These two protein chains interact to form a complex.

Sequence of the second protein:
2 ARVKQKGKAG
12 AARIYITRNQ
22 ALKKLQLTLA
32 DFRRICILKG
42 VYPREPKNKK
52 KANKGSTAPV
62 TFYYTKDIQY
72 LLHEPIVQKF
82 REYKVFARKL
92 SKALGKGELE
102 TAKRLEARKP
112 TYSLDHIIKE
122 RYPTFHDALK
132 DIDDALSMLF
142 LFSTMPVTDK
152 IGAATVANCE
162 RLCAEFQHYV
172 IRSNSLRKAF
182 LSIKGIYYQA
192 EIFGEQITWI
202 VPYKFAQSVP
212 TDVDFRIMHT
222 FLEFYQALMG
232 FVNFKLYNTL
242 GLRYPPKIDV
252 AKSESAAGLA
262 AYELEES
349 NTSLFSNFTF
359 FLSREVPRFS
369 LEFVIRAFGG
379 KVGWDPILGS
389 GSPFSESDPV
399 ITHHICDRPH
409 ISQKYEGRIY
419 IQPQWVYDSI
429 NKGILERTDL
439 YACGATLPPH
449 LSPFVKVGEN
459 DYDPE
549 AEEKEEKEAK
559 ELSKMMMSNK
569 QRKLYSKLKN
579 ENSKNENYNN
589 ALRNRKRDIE

Sequence of the first protein:
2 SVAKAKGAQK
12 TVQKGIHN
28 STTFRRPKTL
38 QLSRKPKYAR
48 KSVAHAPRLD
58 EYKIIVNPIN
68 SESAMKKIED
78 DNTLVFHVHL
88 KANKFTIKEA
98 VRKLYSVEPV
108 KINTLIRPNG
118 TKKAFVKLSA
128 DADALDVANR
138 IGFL

Residue-level contacts at the interface:
Residue Q79 in the second protein contacts residue L39 in the first protein (closest heavy-atom distance 4.3 Å).
Residue R82 in the second protein interacts with residue L37 in the first protein (closest heavy-atom distance 3.4 Å).
Residue Q79 in the second protein interacts with residue K42 in the first protein (closest heavy-atom distance 4.7 Å).
Residue Q27 in the second protein is in contact with residue L37 in the first protein (closest heavy-atom distance 4.0 Å).
Residue R82 in the second protein is in contact with residue L39 in the first protein (closest heavy-atom distance 4.3 Å).
Residue Q27 in the second protein contacts residue Q38 in the first protein (closest heavy-atom distance 3.0 Å).